Sequence of the first protein:
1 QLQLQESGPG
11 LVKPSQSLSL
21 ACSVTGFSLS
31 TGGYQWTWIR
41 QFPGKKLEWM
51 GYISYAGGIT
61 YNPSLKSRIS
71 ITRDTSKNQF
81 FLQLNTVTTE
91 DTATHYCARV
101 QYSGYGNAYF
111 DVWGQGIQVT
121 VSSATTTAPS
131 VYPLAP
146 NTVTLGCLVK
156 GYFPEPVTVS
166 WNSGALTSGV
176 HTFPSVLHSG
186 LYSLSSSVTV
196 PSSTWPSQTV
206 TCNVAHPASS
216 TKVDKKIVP

Interface contacts:
Residue C78 in the second protein interacts with residue A56 in the first protein (closest heavy-atom distance 3.6 Å).
Residue S80 in the second protein is in contact with residue Y55 in the first protein (closest heavy-atom distance 3.0 Å).
Residue L90 in the second protein interacts with residue Y105 in the first protein (closest heavy-atom distance 3.8 Å).
Residue S80 in the second protein interacts with residue G32 in the first protein (closest heavy-atom distance 3.1 Å).
Residue S83 in the second protein is in contact with residue Y55 in the first protein (closest heavy-atom distance 3.2 Å).
Residue F87 in the second protein interacts with residue Y105 in the first protein (closest heavy-atom distance 4.3 Å).
Residue K82 in the second protein contacts residue G32 in the first protein (closest heavy-atom distance 4.4 Å).
Residue C78 in the second protein is in contact with residue Y55 in the first protein (closest heavy-atom distance 3.4 Å).
Residue S83 in the second protein is in contact with residue Y105 in the first protein (closest heavy-atom distance 3.7 Å).
Residue S83 in the second protein contacts residue G32 in the first protein (closest heavy-atom distance 4.6 Å).
Residue D86 in the second protein is in contact with residue Y102 in the first protein (closest heavy-atom distance 4.6 Å).
Residue S80 in the second protein is in contact with residue G33 in the first protein (closest heavy-atom distance 4.4 Å).
Residue D86 in the second protein is in contact with residue Y105 in the first protein (closest heavy-atom distance 4.3 Å).
Residue V79 in the second protein interacts with residue Y55 in the first protein (closest heavy-atom distance 3.7 Å).
Residue S83 in the second protein is in contact with residue G33 in the first protein (closest heavy-atom distance 4.4 Å).

The following describes two proteins that form a bound complex.

Sequence of the second protein:
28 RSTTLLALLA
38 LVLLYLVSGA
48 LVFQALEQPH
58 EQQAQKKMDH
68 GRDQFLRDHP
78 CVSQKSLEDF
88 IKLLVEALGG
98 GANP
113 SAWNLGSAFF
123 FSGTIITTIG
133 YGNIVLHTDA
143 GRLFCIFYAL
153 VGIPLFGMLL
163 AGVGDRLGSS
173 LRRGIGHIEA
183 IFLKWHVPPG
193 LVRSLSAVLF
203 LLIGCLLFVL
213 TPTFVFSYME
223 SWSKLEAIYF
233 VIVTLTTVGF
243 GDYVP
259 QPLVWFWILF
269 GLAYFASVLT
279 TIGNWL